This data describes a binding interaction between two proteins.

Sequence of chain A:
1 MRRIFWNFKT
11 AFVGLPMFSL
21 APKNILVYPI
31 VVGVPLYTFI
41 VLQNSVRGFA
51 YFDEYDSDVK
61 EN

Contacts between the two chains:
Residue I40 in chain A is in contact with residue L30 in chain B (closest heavy-atom distance 3.5 Å).
Residue V41 in chain A is in contact with residue Y35 in chain B (closest heavy-atom distance 3.9 Å).
Residue Y51 in chain A contacts residue Y36 in chain B (closest heavy-atom distance 3.7 Å).
Residue Y51 in chain A interacts with residue A39 in chain B (closest heavy-atom distance 4.8 Å).
Residue I40 in chain A contacts residue C28 in chain B (closest heavy-atom distance 3.9 Å).
Residue A50 in chain A contacts residue S40 in chain B (closest heavy-atom distance 3.8 Å).
Residue I40 in chain A interacts with residue Y32 in chain B (closest heavy-atom distance 4.0 Å).
Residue Y37 in chain A is in contact with residue Y35 in chain B (closest heavy-atom distance 2.5 Å).
Residue Y37 in chain A contacts residue L30 in chain B (closest heavy-atom distance 3.7 Å).
Residue F49 in chain A interacts with residue A39 in chain B (closest heavy-atom distance 3.4 Å).
Residue F49 in chain A interacts with residue S40 in chain B (closest heavy-atom distance 3.5 Å).
Residue F52 in chain A is in contact with residue K42 in chain B (closest heavy-atom distance 3.6 Å).
Residue Y37 in chain A interacts with residue K34 in chain B (closest heavy-atom distance 4.3 Å).
Residue Y51 in chain A is in contact with residue V41 in chain B (closest heavy-atom distance 3.5 Å).
Residue D53 in chain A interacts with residue V41 in chain B (closest heavy-atom distance 3.2 Å).
Residue Y51 in chain A interacts with residue K42 in chain B (closest heavy-atom distance 3.1 Å).
Residue D53 in chain A interacts with residue K43 in chain B (closest heavy-atom distance 3.5 Å).
Residue Y51 in chain A contacts residue S40 in chain B (closest heavy-atom distance 2.9 Å).
Residue N44 in chain A contacts residue Y32 in chain B (closest heavy-atom distance 2.4 Å).
Residue D53 in chain A interacts with residue K42 in chain B (closest heavy-atom distance 3.4 Å).
Residue L36 in chain A is in contact with residue C27 in chain B (closest heavy-atom distance 4.2 Å).
Residue F52 in chain A interacts with residue K43 in chain B (closest heavy-atom distance 4.9 Å).
Residue I40 in chain A is in contact with residue C27 in chain B (closest heavy-atom distance 3.4 Å).
Residue V41 in chain A interacts with residue L30 in chain B (closest heavy-atom distance 3.9 Å).
Residue A50 in chain A is in contact with residue K42 in chain B (closest heavy-atom distance 3.9 Å).
Residue V41 in chain A contacts residue Y32 in chain B (closest heavy-atom distance 4.7 Å).
Residue Q43 in chain A interacts with residue Y32 in chain B (closest heavy-atom distance 4.9 Å).

Sequence of chain B:
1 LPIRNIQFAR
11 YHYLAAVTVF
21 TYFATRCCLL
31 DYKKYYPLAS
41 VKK